Sequence of the first protein:
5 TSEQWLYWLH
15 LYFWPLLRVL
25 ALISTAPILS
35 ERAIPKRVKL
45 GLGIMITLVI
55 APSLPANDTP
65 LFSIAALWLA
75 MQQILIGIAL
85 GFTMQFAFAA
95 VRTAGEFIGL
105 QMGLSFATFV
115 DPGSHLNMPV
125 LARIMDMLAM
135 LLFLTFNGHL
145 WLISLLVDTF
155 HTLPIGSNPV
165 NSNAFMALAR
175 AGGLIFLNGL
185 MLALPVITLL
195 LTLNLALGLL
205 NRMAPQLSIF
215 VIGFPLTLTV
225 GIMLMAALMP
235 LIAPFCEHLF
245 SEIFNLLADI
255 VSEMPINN

Sequence of the second protein:
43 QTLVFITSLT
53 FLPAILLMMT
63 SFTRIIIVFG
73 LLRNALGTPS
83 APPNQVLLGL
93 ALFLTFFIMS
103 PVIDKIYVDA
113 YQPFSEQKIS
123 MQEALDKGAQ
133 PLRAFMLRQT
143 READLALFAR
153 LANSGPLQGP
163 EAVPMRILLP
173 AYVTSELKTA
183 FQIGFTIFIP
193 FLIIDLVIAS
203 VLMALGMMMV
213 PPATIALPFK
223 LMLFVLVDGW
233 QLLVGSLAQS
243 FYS

Residue-level contacts at the interface:
Residue S148 in the first protein contacts residue L153 in the second protein (closest heavy-atom distance 4.5 Å).
Residue M49 in the first protein contacts residue P172 in the second protein (closest heavy-atom distance 3.7 Å).
Residue M131 in the first protein is in contact with residue L194 in the second protein (closest heavy-atom distance 3.7 Å).
Residue E35 in the first protein contacts residue F183 in the second protein (closest heavy-atom distance 4.3 Å).
Residue F110 in the first protein interacts with residue M210 in the second protein (closest heavy-atom distance 3.7 Å).
Residue L144 in the first protein is in contact with residue F150 in the second protein (closest heavy-atom distance 3.6 Å).
Residue I128 in the first protein interacts with residue L198 in the second protein (closest heavy-atom distance 4.2 Å).
Residue L46 in the first protein contacts residue L179 in the second protein (closest heavy-atom distance 4.4 Å).
Residue L10 in the first protein interacts with residue V46 in the second protein (closest heavy-atom distance 3.6 Å).
Residue L144 in the first protein contacts residue L149 in the second protein (closest heavy-atom distance 3.5 Å).
Residue G142 in the first protein is in contact with residue K180 in the second protein (closest heavy-atom distance 3.5 Å).
Residue L138 in the first protein is in contact with residue K180 in the second protein (closest heavy-atom distance 4.0 Å).
Residue V53 in the first protein interacts with residue P172 in the second protein (closest heavy-atom distance 3.9 Å).
Residue L222 in the first protein contacts residue S202 in the second protein (closest heavy-atom distance 3.8 Å).
Residue E35 in the first protein interacts with residue F187 in the second protein (closest heavy-atom distance 4.6 Å).
Residue L52 in the first protein contacts residue R168 in the second protein (closest heavy-atom distance 4.0 Å).
Residue N141 in the first protein contacts residue K180 in the second protein (closest heavy-atom distance 3.9 Å).
Residue H143 in the first protein is in contact with residue K180 in the second protein (closest heavy-atom distance 4.4 Å).
Residue M131 in the first protein is in contact with residue I191 in the second protein (closest heavy-atom distance 4.4 Å).
Residue A37 in the first protein contacts residue L73 in the second protein (closest heavy-atom distance 4.0 Å).
Residue P39 in the first protein interacts with residue I68 in the second protein (closest heavy-atom distance 4.1 Å).
Residue L125 in the first protein contacts residue L198 in the second protein (closest heavy-atom distance 4.3 Å).
Residue L144 in the first protein contacts residue D146 in the second protein (closest heavy-atom distance 3.5 Å).
Residue G107 in the first protein is in contact with residue M205 in the second protein (closest heavy-atom distance 3.2 Å).
Residue V151 in the first protein is in contact with residue L153 in the second protein (closest heavy-atom distance 4.0 Å).
Residue L120 in the first protein contacts residue P213 in the second protein (closest heavy-atom distance 3.9 Å).
Residue V53 in the first protein interacts with residue R168 in the second protein (closest heavy-atom distance 4.2 Å).
Residue R127 in the first protein is in contact with residue L194 in the second protein (closest heavy-atom distance 4.2 Å).
Residue A37 in the first protein contacts residue N76 in the second protein (closest heavy-atom distance 4.0 Å).
Residue I48 in the first protein is in contact with residue F53 in the second protein (closest heavy-atom distance 3.4 Å).
Residue M49 in the first protein is in contact with residue L171 in the second protein (closest heavy-atom distance 3.4 Å).
Residue V124 in the first protein is in contact with residue A201 in the second protein (closest heavy-atom distance 4.7 Å).
Residue L135 in the first protein is in contact with residue F187 in the second protein (closest heavy-atom distance 3.9 Å).
Residue L144 in the first protein contacts residue K180 in the second protein (closest heavy-atom distance 3.2 Å).
Residue M134 in the first protein interacts with residue F187 in the second protein (closest heavy-atom distance 4.1 Å).
Residue V124 in the first protein interacts with residue L198 in the second protein (closest heavy-atom distance 3.1 Å).
Residue M131 in the first protein interacts with residue F187 in the second protein (closest heavy-atom distance 3.6 Å).
Residue S148 in the first protein is in contact with residue R152 in the second protein (closest heavy-atom distance 4.0 Å).
Residue I38 in the first protein is in contact with residue I69 in the second protein (closest heavy-atom distance 4.6 Å).
Residue V53 in the first protein is in contact with residue I169 in the second protein (closest heavy-atom distance 4.3 Å).
Residue R127 in the first protein contacts residue N76 in the second protein (closest heavy-atom distance 4.6 Å).
Residue I147 in the first protein contacts residue L153 in the second protein (closest heavy-atom distance 4.3 Å).
Residue R41 in the first protein interacts with residue A56 in the second protein (closest heavy-atom distance 4.5 Å).
Residue L46 in the first protein contacts residue V175 in the second protein (closest heavy-atom distance 3.6 Å).
Residue L135 in the first protein interacts with residue F183 in the second protein (closest heavy-atom distance 4.3 Å).
Residue M49 in the first protein is in contact with residue V175 in the second protein (closest heavy-atom distance 3.7 Å).
Residue P219 in the first protein contacts residue A206 in the second protein (closest heavy-atom distance 3.6 Å).
Residue L138 in the first protein is in contact with residue Q184 in the second protein (closest heavy-atom distance 4.2 Å).
Residue E7 in the first protein contacts residue Q43 in the second protein (closest heavy-atom distance 3.6 Å).
Residue L120 in the first protein contacts residue V212 in the second protein (closest heavy-atom distance 4.3 Å).
Residue V42 in the first protein contacts residue M60 in the second protein (closest heavy-atom distance 3.7 Å).
Residue L33 in the first protein interacts with residue F183 in the second protein (closest heavy-atom distance 4.5 Å).
Residue L138 in the first protein interacts with residue F183 in the second protein (closest heavy-atom distance 4.5 Å).
Residue R41 in the first protein contacts residue T52 in the second protein (closest heavy-atom distance 4.2 Å).
Residue F214 in the first protein interacts with residue A206 in the second protein (closest heavy-atom distance 4.5 Å).
Residue I38 in the first protein interacts with residue F183 in the second protein (closest heavy-atom distance 4.0 Å).
Residue L222 in the first protein interacts with residue A206 in the second protein (closest heavy-atom distance 4.2 Å).
Residue F214 in the first protein is in contact with residue M210 in the second protein (closest heavy-atom distance 3.9 Å).
Residue L135 in the first protein is in contact with residue Q184 in the second protein (closest heavy-atom distance 4.5 Å).
Residue M131 in the first protein contacts residue F190 in the second protein (closest heavy-atom distance 3.7 Å).

This data describes a binding interaction between two proteins.